Sequence of chain A:
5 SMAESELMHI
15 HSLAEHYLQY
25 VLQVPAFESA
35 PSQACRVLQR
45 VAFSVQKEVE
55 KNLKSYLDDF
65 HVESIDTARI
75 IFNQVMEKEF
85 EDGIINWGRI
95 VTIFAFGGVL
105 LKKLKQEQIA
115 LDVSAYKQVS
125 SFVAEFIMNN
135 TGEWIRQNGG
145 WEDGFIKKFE

Sequence of chain B:
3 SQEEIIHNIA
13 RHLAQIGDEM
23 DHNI

The following describes two proteins that form a bound complex.

Contacts between the two chains:
Residue F100 in chain A contacts residue L15 in chain B (closest heavy-atom distance 4.0 Å).
Residue K152 in chain A is in contact with residue M22 in chain B (closest heavy-atom distance 4.9 Å).
Residue I75 in chain A interacts with residue I8 in chain B (closest heavy-atom distance 4.9 Å).
Residue V49 in chain A contacts residue L15 in chain B (closest heavy-atom distance 4.7 Å).
Residue R93 in chain A contacts residue A16 in chain B (closest heavy-atom distance 3.8 Å).
Residue T96 in chain A is in contact with residue I18 in chain B (closest heavy-atom distance 3.7 Å).
Residue G92 in chain A interacts with residue M22 in chain B (closest heavy-atom distance 3.9 Å).
Residue V95 in chain A is in contact with residue M22 in chain B (closest heavy-atom distance 4.2 Å).
Residue L57 in chain A interacts with residue N10 in chain B (closest heavy-atom distance 4.7 Å).
Residue V53 in chain A is in contact with residue L15 in chain B (closest heavy-atom distance 3.6 Å).
Residue Y60 in chain A contacts residue I11 in chain B (closest heavy-atom distance 4.5 Å).
Residue E83 in chain A contacts residue A12 in chain B (closest heavy-atom distance 3.7 Å).
Residue G92 in chain A is in contact with residue D23 in chain B (closest heavy-atom distance 3.7 Å).
Residue L57 in chain A contacts residue I11 in chain B (closest heavy-atom distance 4.0 Å).
Residue Y60 in chain A interacts with residue I7 in chain B (closest heavy-atom distance 3.6 Å).
Residue N90 in chain A contacts residue D20 in chain B (closest heavy-atom distance 2.9 Å).
Residue V45 in chain A contacts residue M22 in chain B (closest heavy-atom distance 3.3 Å).
Residue T96 in chain A interacts with residue L15 in chain B (closest heavy-atom distance 3.4 Å).
Residue Q78 in chain A interacts with residue I8 in chain B (closest heavy-atom distance 3.7 Å).
Residue L57 in chain A is in contact with residue H14 in chain B (closest heavy-atom distance 3.6 Å).
Residue L61 in chain A is in contact with residue I11 in chain B (closest heavy-atom distance 3.9 Å).
Residue D63 in chain A interacts with residue I7 in chain B (closest heavy-atom distance 3.9 Å).
Residue G92 in chain A is in contact with residue G19 in chain B (closest heavy-atom distance 3.2 Å).
Residue V79 in chain A contacts residue L15 in chain B (closest heavy-atom distance 3.9 Å).
Residue E83 in chain A contacts residue L15 in chain B (closest heavy-atom distance 3.5 Å).
Residue V79 in chain A interacts with residue I11 in chain B (closest heavy-atom distance 3.9 Å).
Residue K82 in chain A contacts residue I8 in chain B (closest heavy-atom distance 4.4 Å).
Residue E83 in chain A contacts residue A16 in chain B (closest heavy-atom distance 3.5 Å).
Residue T96 in chain A is in contact with residue G19 in chain B (closest heavy-atom distance 3.7 Å).
Residue F64 in chain A is in contact with residue I11 in chain B (closest heavy-atom distance 4.0 Å).
Residue F100 in chain A interacts with residue I11 in chain B (closest heavy-atom distance 3.7 Å).
Residue V53 in chain A is in contact with residue H14 in chain B (closest heavy-atom distance 4.1 Å).
Residue V79 in chain A is in contact with residue A12 in chain B (closest heavy-atom distance 3.5 Å).
Residue V49 in chain A contacts residue M22 in chain B (closest heavy-atom distance 3.4 Å).
Residue Y60 in chain A is in contact with residue N10 in chain B (closest heavy-atom distance 3.3 Å).
Residue S48 in chain A contacts residue M22 in chain B (closest heavy-atom distance 3.3 Å).
Residue V79 in chain A interacts with residue I8 in chain B (closest heavy-atom distance 3.9 Å).
Residue M80 in chain A contacts residue L15 in chain B (closest heavy-atom distance 3.6 Å).
Residue R93 in chain A is in contact with residue G19 in chain B (closest heavy-atom distance 3.6 Å).
Residue E52 in chain A interacts with residue I18 in chain B (closest heavy-atom distance 3.5 Å).
Residue N90 in chain A interacts with residue G19 in chain B (closest heavy-atom distance 3.7 Å).
Residue K152 in chain A contacts residue D23 in chain B (closest heavy-atom distance 2.4 Å).
Residue N90 in chain A is in contact with residue D23 in chain B (closest heavy-atom distance 3.3 Å).
Residue I88 in chain A contacts residue D20 in chain B (closest heavy-atom distance 4.5 Å).
Residue F64 in chain A is in contact with residue I7 in chain B (closest heavy-atom distance 3.8 Å).
Residue F153 in chain A contacts residue M22 in chain B (closest heavy-atom distance 4.1 Å).
Residue W91 in chain A contacts residue D23 in chain B (closest heavy-atom distance 3.5 Å).
Residue Y60 in chain A is in contact with residue E6 in chain B (closest heavy-atom distance 4.7 Å).
Residue V49 in chain A is in contact with residue I18 in chain B (closest heavy-atom distance 4.1 Å).
Residue R93 in chain A contacts residue D20 in chain B (closest heavy-atom distance 2.9 Å).
Residue K152 in chain A interacts with residue H24 in chain B (closest heavy-atom distance 4.6 Å).
Residue E52 in chain A is in contact with residue H14 in chain B (closest heavy-atom distance 2.6 Å).
Residue N56 in chain A contacts residue H14 in chain B (closest heavy-atom distance 4.4 Å).
Residue K82 in chain A is in contact with residue A12 in chain B (closest heavy-atom distance 3.8 Å).